Interface contacts:
Residue I199 in protein 1 interacts with residue T5 in protein 2 (closest heavy-atom distance 4.0 Å).
Residue W279 in protein 1 contacts residue F8 in protein 2 (closest heavy-atom distance 4.3 Å).
Residue R310 in protein 1 interacts with residue T5 in protein 2 (closest heavy-atom distance 4.5 Å).
Residue F106 in protein 1 contacts residue L2 in protein 2 (closest heavy-atom distance 3.8 Å).
Residue R103 in protein 1 contacts residue H7 in protein 2 (closest heavy-atom distance 4.5 Å).
Residue I187 in protein 1 contacts residue T5 in protein 2 (closest heavy-atom distance 4.3 Å).
Residue S313 in protein 1 interacts with residue M9 in protein 2 (closest heavy-atom distance 3.8 Å).
Residue N282 in protein 1 contacts residue M9 in protein 2 (closest heavy-atom distance 4.0 Å).
Residue R289 in protein 1 is in contact with residue T5 in protein 2 (closest heavy-atom distance 3.5 Å).
Residue H283 in protein 1 is in contact with residue F8 in protein 2 (closest heavy-atom distance 3.2 Å).
Residue S182 in protein 1 is in contact with residue H7 in protein 2 (closest heavy-atom distance 3.0 Å).
Residue R103 in protein 1 interacts with residue G6 in protein 2 (closest heavy-atom distance 3.6 Å).
Residue V127 in protein 1 interacts with residue M9 in protein 2 (closest heavy-atom distance 3.7 Å).
Residue V127 in protein 1 is in contact with residue F8 in protein 2 (closest heavy-atom distance 3.9 Å).
Residue S299 in protein 1 is in contact with residue W3 in protein 2 (closest heavy-atom distance 4.0 Å).
Residue R289 in protein 1 is in contact with residue W3 in protein 2 (closest heavy-atom distance 2.4 Å).
Residue H302 in protein 1 is in contact with residue A4 in protein 2 (closest heavy-atom distance 4.2 Å).
Residue R103 in protein 1 interacts with residue T5 in protein 2 (closest heavy-atom distance 2.4 Å).
Residue P298 in protein 1 contacts residue N1 in protein 2 (closest heavy-atom distance 4.2 Å).
Residue R310 in protein 1 contacts residue G10 in protein 2 (closest heavy-atom distance 3.0 Å).
Residue P120 in protein 1 contacts residue H7 in protein 2 (closest heavy-atom distance 3.4 Å).
Residue R310 in protein 1 contacts residue M9 in protein 2 (closest heavy-atom distance 2.9 Å).
Residue D297 in protein 1 is in contact with residue W3 in protein 2 (closest heavy-atom distance 3.4 Å).
Residue Q123 in protein 1 interacts with residue H7 in protein 2 (closest heavy-atom distance 4.0 Å).
Residue H302 in protein 1 is in contact with residue W3 in protein 2 (closest heavy-atom distance 3.5 Å).
Residue C198 in protein 1 is in contact with residue G6 in protein 2 (closest heavy-atom distance 4.5 Å).
Residue C198 in protein 1 contacts residue T5 in protein 2 (closest heavy-atom distance 4.4 Å).
Residue T196 in protein 1 interacts with residue L2 in protein 2 (closest heavy-atom distance 4.4 Å).
Residue D100 in protein 1 interacts with residue G10 in protein 2 (closest heavy-atom distance 2.9 Å).
Residue I199 in protein 1 is in contact with residue H7 in protein 2 (closest heavy-atom distance 3.6 Å).
Residue Y286 in protein 1 interacts with residue F8 in protein 2 (closest heavy-atom distance 3.5 Å).
Residue T306 in protein 1 is in contact with residue W3 in protein 2 (closest heavy-atom distance 3.8 Å).
Residue P200 in protein 1 interacts with residue H7 in protein 2 (closest heavy-atom distance 3.4 Å).
Residue F195 in protein 1 interacts with residue L2 in protein 2 (closest heavy-atom distance 3.5 Å).
Residue P298 in protein 1 contacts residue W3 in protein 2 (closest heavy-atom distance 3.9 Å).
Residue S102 in protein 1 contacts residue L2 in protein 2 (closest heavy-atom distance 3.8 Å).
Residue E108 in protein 1 interacts with residue L2 in protein 2 (closest heavy-atom distance 3.5 Å).
Residue C96 in protein 1 is in contact with residue M9 in protein 2 (closest heavy-atom distance 3.7 Å).
Residue A197 in protein 1 contacts residue L2 in protein 2 (closest heavy-atom distance 3.9 Å).
Residue M303 in protein 1 interacts with residue W3 in protein 2 (closest heavy-atom distance 3.6 Å).
Residue Q123 in protein 1 contacts residue M9 in protein 2 (closest heavy-atom distance 3.6 Å).
Residue R289 in protein 1 is in contact with residue A4 in protein 2 (closest heavy-atom distance 3.4 Å).
Residue D107 in protein 1 interacts with residue N1 in protein 2 (closest heavy-atom distance 2.9 Å).
Residue N282 in protein 1 interacts with residue F8 in protein 2 (closest heavy-atom distance 2.9 Å).
Residue I187 in protein 1 interacts with residue N1 in protein 2 (closest heavy-atom distance 4.3 Å).
Residue I296 in protein 1 interacts with residue A4 in protein 2 (closest heavy-atom distance 4.2 Å).
Residue P200 in protein 1 interacts with residue G6 in protein 2 (closest heavy-atom distance 3.8 Å).
Residue D107 in protein 1 is in contact with residue L2 in protein 2 (closest heavy-atom distance 3.3 Å).
Residue F314 in protein 1 interacts with residue M9 in protein 2 (closest heavy-atom distance 3.6 Å).
Residue R289 in protein 1 contacts residue G6 in protein 2 (closest heavy-atom distance 4.1 Å).
Residue R103 in protein 1 contacts residue W3 in protein 2 (closest heavy-atom distance 3.7 Å).
Residue L92 in protein 1 is in contact with residue M9 in protein 2 (closest heavy-atom distance 4.4 Å).
Residue I216 in protein 1 contacts residue F8 in protein 2 (closest heavy-atom distance 3.6 Å).
Residue E178 in protein 1 contacts residue H7 in protein 2 (closest heavy-atom distance 3.4 Å).
Residue D100 in protein 1 contacts residue M9 in protein 2 (closest heavy-atom distance 3.9 Å).
Residue R103 in protein 1 is in contact with residue L2 in protein 2 (closest heavy-atom distance 3.6 Å).
Residue F195 in protein 1 is in contact with residue N1 in protein 2 (closest heavy-atom distance 3.2 Å).
Residue C198 in protein 1 is in contact with residue H7 in protein 2 (closest heavy-atom distance 3.1 Å).
Residue Y104 in protein 1 is in contact with residue W3 in protein 2 (closest heavy-atom distance 3.6 Å).
Residue A197 in protein 1 interacts with residue T5 in protein 2 (closest heavy-atom distance 3.8 Å).

Sequence of protein 1:
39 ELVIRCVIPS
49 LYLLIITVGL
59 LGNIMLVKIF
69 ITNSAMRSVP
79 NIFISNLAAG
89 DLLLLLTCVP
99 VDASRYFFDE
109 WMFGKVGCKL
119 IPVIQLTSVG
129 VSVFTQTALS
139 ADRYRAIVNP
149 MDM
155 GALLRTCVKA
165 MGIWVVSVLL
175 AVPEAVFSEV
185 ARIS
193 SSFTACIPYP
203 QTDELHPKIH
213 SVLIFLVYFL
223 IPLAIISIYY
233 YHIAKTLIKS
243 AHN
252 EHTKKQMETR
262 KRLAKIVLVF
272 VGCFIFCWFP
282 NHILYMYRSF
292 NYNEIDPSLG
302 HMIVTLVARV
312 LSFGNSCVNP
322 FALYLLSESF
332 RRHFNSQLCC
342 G

Sequence of protein 2:
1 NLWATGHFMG

These two protein chains interact to form a complex.